Contacts between the two chains:
Residue K60 in protein 2 contacts residue I74 in protein 1 (closest heavy-atom distance 3.9 Å).
Residue C55 in protein 2 contacts residue I49 in protein 1 (closest heavy-atom distance 3.8 Å).
Residue V28 in protein 2 is in contact with residue N96 in protein 1 (closest heavy-atom distance 3.4 Å).
Residue M31 in protein 2 contacts residue V50 in protein 1 (closest heavy-atom distance 4.5 Å).
Residue I57 in protein 2 interacts with residue I49 in protein 1 (closest heavy-atom distance 4.8 Å).
Residue K60 in protein 2 contacts residue K75 in protein 1 (closest heavy-atom distance 3.0 Å).
Residue I53 in protein 2 is in contact with residue N96 in protein 1 (closest heavy-atom distance 4.2 Å).
Residue I57 in protein 2 interacts with residue Q72 in protein 1 (closest heavy-atom distance 3.8 Å).
Residue P27 in protein 2 contacts residue L51 in protein 1 (closest heavy-atom distance 3.7 Å).
Residue C55 in protein 2 interacts with residue I74 in protein 1 (closest heavy-atom distance 3.4 Å).
Residue R30 in protein 2 contacts residue K79 in protein 1 (closest heavy-atom distance 4.2 Å).
Residue P27 in protein 2 contacts residue I49 in protein 1 (closest heavy-atom distance 4.2 Å).
Residue P27 in protein 2 interacts with residue N96 in protein 1 (closest heavy-atom distance 4.9 Å).
Residue I57 in protein 2 is in contact with residue I74 in protein 1 (closest heavy-atom distance 4.3 Å).
Residue M31 in protein 2 contacts residue N96 in protein 1 (closest heavy-atom distance 3.4 Å).
Residue C26 in protein 2 is in contact with residue Q72 in protein 1 (closest heavy-atom distance 4.8 Å).
Residue G56 in protein 2 interacts with residue I74 in protein 1 (closest heavy-atom distance 4.8 Å).
Residue S25 in protein 2 interacts with residue Q72 in protein 1 (closest heavy-atom distance 3.8 Å).
Residue M31 in protein 2 contacts residue L51 in protein 1 (closest heavy-atom distance 3.2 Å).
Residue I57 in protein 2 interacts with residue L73 in protein 1 (closest heavy-atom distance 4.3 Å).
Residue R30 in protein 2 interacts with residue L51 in protein 1 (closest heavy-atom distance 4.7 Å).
Residue P27 in protein 2 is in contact with residue Q72 in protein 1 (closest heavy-atom distance 4.0 Å).

Sequence of protein 2:
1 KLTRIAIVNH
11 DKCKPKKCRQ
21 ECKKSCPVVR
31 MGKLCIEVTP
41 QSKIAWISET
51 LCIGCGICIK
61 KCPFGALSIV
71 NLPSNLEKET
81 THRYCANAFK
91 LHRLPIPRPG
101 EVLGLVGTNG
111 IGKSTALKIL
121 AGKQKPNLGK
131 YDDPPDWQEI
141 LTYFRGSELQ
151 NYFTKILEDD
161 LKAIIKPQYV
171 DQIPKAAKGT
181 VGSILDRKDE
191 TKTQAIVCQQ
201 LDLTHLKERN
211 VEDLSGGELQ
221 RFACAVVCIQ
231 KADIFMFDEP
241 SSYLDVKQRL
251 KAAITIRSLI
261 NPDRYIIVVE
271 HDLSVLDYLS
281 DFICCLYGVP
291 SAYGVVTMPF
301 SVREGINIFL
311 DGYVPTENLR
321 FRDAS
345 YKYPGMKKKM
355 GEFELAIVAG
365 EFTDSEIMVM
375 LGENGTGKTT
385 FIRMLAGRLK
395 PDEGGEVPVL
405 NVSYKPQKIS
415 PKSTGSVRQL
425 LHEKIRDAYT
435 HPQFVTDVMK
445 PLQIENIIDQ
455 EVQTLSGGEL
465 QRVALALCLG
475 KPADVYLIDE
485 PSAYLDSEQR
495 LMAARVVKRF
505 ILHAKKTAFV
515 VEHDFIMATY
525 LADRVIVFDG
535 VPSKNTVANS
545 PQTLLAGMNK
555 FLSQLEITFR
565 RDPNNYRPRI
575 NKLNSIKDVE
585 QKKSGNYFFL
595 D

The following describes two proteins that form a bound complex.

Sequence of protein 1:
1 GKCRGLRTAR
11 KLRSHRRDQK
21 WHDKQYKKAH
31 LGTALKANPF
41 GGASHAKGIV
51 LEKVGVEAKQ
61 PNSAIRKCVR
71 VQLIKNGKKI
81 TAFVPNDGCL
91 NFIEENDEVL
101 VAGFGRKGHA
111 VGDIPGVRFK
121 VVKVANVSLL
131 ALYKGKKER